This data describes a binding interaction between two proteins.

Sequence of protein 2:
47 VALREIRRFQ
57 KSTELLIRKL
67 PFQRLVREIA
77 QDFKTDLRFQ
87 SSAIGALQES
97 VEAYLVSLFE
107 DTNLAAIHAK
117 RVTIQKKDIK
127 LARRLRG

Residue-level contacts at the interface:
Residue E140 in protein 1 contacts residue K80 in protein 2 (closest heavy-atom distance 4.8 Å).
Residue W86 in protein 1 is in contact with residue F79 in protein 2 (closest heavy-atom distance 3.2 Å).
Residue L138 in protein 1 interacts with residue T81 in protein 2 (closest heavy-atom distance 3.3 Å).
Residue A139 in protein 1 interacts with residue T81 in protein 2 (closest heavy-atom distance 3.7 Å).
Residue W86 in protein 1 contacts residue Q77 in protein 2 (closest heavy-atom distance 4.8 Å).
Residue W86 in protein 1 is in contact with residue K80 in protein 2 (closest heavy-atom distance 3.6 Å).
Residue N80 in protein 1 interacts with residue K80 in protein 2 (closest heavy-atom distance 4.6 Å).
Residue L138 in protein 1 interacts with residue D78 in protein 2 (closest heavy-atom distance 4.8 Å).
Residue W86 in protein 1 interacts with residue T81 in protein 2 (closest heavy-atom distance 3.3 Å).
Residue W86 in protein 1 contacts residue D78 in protein 2 (closest heavy-atom distance 4.1 Å).
Residue L138 in protein 1 contacts residue Q77 in protein 2 (closest heavy-atom distance 4.7 Å).
Residue E140 in protein 1 interacts with residue T81 in protein 2 (closest heavy-atom distance 4.5 Å).

Sequence of protein 1:
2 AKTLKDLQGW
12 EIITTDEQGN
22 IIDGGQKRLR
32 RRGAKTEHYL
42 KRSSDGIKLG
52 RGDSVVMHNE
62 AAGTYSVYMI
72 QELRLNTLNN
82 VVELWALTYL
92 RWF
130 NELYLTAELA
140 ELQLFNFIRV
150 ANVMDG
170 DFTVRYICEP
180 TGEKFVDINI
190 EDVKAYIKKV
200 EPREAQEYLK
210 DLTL